Interface contacts:
Residue H1148 in the second protein interacts with residue I123 in the first protein (closest heavy-atom distance 3.6 Å).
Residue K1163 in the second protein interacts with residue P168 in the first protein (closest heavy-atom distance 4.5 Å).
Residue E1151 in the second protein interacts with residue L169 in the first protein (closest heavy-atom distance 3.6 Å).

Sequence of the second protein:
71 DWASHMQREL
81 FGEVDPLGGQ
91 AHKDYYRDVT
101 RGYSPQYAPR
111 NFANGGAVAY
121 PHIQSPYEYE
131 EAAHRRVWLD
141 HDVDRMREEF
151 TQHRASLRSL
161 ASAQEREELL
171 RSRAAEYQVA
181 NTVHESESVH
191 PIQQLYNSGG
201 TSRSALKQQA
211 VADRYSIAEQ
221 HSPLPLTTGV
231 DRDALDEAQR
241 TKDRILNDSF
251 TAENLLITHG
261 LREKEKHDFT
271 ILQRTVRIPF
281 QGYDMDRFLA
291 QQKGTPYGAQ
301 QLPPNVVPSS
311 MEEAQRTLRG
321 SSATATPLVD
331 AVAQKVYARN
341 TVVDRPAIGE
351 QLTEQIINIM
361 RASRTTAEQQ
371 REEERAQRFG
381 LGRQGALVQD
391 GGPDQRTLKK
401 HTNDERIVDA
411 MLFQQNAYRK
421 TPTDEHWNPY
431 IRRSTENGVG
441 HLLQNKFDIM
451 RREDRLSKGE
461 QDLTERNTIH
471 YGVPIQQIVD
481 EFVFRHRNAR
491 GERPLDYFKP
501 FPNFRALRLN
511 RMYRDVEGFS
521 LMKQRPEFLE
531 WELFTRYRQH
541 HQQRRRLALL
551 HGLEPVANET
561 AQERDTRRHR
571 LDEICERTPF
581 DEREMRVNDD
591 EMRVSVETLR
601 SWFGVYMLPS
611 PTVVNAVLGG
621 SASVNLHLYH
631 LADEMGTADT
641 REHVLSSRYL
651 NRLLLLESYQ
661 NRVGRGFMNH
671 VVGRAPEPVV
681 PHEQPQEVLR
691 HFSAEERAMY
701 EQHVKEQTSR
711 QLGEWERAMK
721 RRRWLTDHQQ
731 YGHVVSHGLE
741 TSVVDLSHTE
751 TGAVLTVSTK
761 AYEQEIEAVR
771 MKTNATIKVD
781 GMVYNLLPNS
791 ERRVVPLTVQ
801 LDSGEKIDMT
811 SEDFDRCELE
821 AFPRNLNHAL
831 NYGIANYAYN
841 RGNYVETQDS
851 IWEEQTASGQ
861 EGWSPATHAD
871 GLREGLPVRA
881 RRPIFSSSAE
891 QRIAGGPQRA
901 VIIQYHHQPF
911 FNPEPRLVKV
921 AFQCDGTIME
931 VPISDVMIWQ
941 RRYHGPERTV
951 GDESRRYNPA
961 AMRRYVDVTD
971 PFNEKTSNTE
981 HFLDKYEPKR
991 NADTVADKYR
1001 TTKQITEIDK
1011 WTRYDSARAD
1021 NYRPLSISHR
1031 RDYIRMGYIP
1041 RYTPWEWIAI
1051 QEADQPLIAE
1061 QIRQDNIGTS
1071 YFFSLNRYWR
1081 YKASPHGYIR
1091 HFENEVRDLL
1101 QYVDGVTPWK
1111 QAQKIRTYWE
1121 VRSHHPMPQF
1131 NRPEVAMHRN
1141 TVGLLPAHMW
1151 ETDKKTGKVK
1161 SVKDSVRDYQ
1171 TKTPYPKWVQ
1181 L

The following describes two proteins that form a bound complex.

Sequence of the first protein:
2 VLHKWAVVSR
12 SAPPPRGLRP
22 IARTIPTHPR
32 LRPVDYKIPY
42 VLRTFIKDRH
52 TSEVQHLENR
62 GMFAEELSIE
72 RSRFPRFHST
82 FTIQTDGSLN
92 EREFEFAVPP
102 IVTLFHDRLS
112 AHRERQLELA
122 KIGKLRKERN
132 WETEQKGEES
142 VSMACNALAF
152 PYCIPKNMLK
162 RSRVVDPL